Sequence of protein 2:
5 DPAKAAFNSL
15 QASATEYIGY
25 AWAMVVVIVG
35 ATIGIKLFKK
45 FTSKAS

Sequence of protein 1:
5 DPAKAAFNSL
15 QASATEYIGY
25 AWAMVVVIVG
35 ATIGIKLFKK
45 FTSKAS

Residue-level contacts at the interface:
Residue I22 in protein 1 contacts residue F45 in protein 2 (closest heavy-atom distance 3.4 Å).
Residue I32 in protein 1 interacts with residue A49 in protein 2 (closest heavy-atom distance 4.6 Å).
Residue P6 in protein 1 interacts with residue W26 in protein 2 (closest heavy-atom distance 4.2 Å).
Residue M28 in protein 1 is in contact with residue T46 in protein 2 (closest heavy-atom distance 4.4 Å).
Residue L14 in protein 1 interacts with residue I37 in protein 2 (closest heavy-atom distance 4.0 Å).
Residue M28 in protein 1 is in contact with residue A49 in protein 2 (closest heavy-atom distance 3.7 Å).
Residue A18 in protein 1 interacts with residue L41 in protein 2 (closest heavy-atom distance 4.0 Å).
Residue A18 in protein 1 is in contact with residue F45 in protein 2 (closest heavy-atom distance 4.6 Å).
Residue Y21 in protein 1 is in contact with residue L41 in protein 2 (closest heavy-atom distance 4.1 Å).
Residue I32 in protein 1 is in contact with residue S50 in protein 2 (closest heavy-atom distance 4.8 Å).
Residue A10 in protein 1 is in contact with residue V30 in protein 2 (closest heavy-atom distance 3.8 Å).
Residue Y21 in protein 1 contacts residue F45 in protein 2 (closest heavy-atom distance 3.9 Å).
Residue L14 in protein 1 contacts residue G34 in protein 2 (closest heavy-atom distance 3.9 Å).
Residue A25 in protein 1 is in contact with residue A49 in protein 2 (closest heavy-atom distance 3.8 Å).
Residue A7 in protein 1 interacts with residue W26 in protein 2 (closest heavy-atom distance 3.8 Å).
Residue V29 in protein 1 contacts residue K48 in protein 2 (closest heavy-atom distance 4.5 Å).
Residue V29 in protein 1 is in contact with residue A49 in protein 2 (closest heavy-atom distance 3.2 Å).
Residue Y21 in protein 1 interacts with residue F42 in protein 2 (closest heavy-atom distance 4.4 Å).
Residue L14 in protein 1 interacts with residue V33 in protein 2 (closest heavy-atom distance 4.2 Å).
Residue M28 in protein 1 interacts with residue S50 in protein 2 (closest heavy-atom distance 3.2 Å).
Residue Y21 in protein 1 is in contact with residue G38 in protein 2 (closest heavy-atom distance 3.6 Å).
Residue P6 in protein 1 contacts residue V30 in protein 2 (closest heavy-atom distance 4.6 Å).
Residue A25 in protein 1 is in contact with residue F45 in protein 2 (closest heavy-atom distance 3.8 Å).
Residue Y21 in protein 1 interacts with residue I39 in protein 2 (closest heavy-atom distance 4.9 Å).

The following describes two proteins that form a bound complex.